Sequence of protein 1:
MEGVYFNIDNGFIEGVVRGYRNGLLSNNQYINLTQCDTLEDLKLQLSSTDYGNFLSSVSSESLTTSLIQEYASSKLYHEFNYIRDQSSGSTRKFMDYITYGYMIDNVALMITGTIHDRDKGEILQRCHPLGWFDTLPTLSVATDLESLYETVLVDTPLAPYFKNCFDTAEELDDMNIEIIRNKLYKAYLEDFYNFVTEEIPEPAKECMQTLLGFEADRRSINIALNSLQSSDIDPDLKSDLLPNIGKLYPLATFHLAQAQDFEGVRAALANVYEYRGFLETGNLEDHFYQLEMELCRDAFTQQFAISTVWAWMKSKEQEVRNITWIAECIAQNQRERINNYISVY

Sequence of protein 2:
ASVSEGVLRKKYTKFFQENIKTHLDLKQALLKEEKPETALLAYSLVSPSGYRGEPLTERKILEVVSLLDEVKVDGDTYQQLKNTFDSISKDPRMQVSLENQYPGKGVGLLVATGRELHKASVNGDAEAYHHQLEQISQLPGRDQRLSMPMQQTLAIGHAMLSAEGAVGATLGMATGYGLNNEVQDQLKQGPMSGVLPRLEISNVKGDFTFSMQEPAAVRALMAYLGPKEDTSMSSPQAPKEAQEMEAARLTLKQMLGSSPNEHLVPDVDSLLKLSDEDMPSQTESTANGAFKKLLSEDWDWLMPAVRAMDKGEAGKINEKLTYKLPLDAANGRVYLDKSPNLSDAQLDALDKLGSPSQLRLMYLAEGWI

Interface contacts:
Residue R477 in protein 2 is in contact with residue K163 in protein 1 (closest heavy-atom distance 2.5 Å).
Residue Y479 in protein 2 contacts residue D167 in protein 1 (closest heavy-atom distance 3.4 Å).
Residue D472 in protein 2 is in contact with residue K163 in protein 1 (closest heavy-atom distance 4.1 Å).
Residue Y479 in protein 2 contacts residue F166 in protein 1 (closest heavy-atom distance 3.6 Å).
Residue R477 in protein 2 is in contact with residue N164 in protein 1 (closest heavy-atom distance 2.3 Å).
Residue Y479 in protein 2 contacts residue C165 in protein 1 (closest heavy-atom distance 4.7 Å).
Residue Y479 in protein 2 is in contact with residue N164 in protein 1 (closest heavy-atom distance 3.7 Å).
Residue Y479 in protein 2 interacts with residue K163 in protein 1 (closest heavy-atom distance 3.4 Å).

These two protein chains interact to form a complex.